This data describes a binding interaction between two proteins.

Sequence of chain B:
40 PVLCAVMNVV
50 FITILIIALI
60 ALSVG

Sequence of chain A:
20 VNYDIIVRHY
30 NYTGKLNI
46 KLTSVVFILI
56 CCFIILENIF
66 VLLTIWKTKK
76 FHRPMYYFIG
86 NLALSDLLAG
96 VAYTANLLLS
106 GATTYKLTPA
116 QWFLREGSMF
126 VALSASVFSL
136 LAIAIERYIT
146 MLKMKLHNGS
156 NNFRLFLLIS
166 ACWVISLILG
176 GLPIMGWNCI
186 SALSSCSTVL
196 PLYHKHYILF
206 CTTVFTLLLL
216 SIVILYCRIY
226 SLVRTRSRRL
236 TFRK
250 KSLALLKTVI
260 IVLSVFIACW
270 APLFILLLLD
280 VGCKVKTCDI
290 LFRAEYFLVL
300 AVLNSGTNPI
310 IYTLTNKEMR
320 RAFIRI

Contacts between the two chains:
Residue F161 in chain A is in contact with residue V41 in chain B (closest heavy-atom distance 3.6 Å).
Residue F161 in chain A contacts residue V48 in chain B (closest heavy-atom distance 3.8 Å).
Residue I173 in chain A contacts residue I56 in chain B (closest heavy-atom distance 3.7 Å).
Residue L172 in chain A interacts with residue V49 in chain B (closest heavy-atom distance 3.6 Å).
Residue I179 in chain A contacts residue I56 in chain B (closest heavy-atom distance 4.3 Å).
Residue L160 in chain A contacts residue V45 in chain B (closest heavy-atom distance 5.0 Å).
Residue M180 in chain A contacts residue V63 in chain B (closest heavy-atom distance 4.3 Å).
Residue F161 in chain A interacts with residue V45 in chain B (closest heavy-atom distance 3.6 Å).
Residue I179 in chain A is in contact with residue A60 in chain B (closest heavy-atom distance 3.9 Å).
Residue S165 in chain A interacts with residue V45 in chain B (closest heavy-atom distance 4.1 Å).
Residue L160 in chain A interacts with residue V41 in chain B (closest heavy-atom distance 3.8 Å).
Residue V169 in chain A contacts residue V49 in chain B (closest heavy-atom distance 5.0 Å).
Residue W168 in chain A is in contact with residue V49 in chain B (closest heavy-atom distance 4.2 Å).
Residue G181 in chain A is in contact with residue V63 in chain B (closest heavy-atom distance 3.9 Å).
Residue V169 in chain A contacts residue V48 in chain B (closest heavy-atom distance 3.8 Å).
Residue G176 in chain A contacts residue I56 in chain B (closest heavy-atom distance 4.2 Å).
Residue L172 in chain A is in contact with residue I53 in chain B (closest heavy-atom distance 4.3 Å).
Residue N157 in chain A interacts with residue V41 in chain B (closest heavy-atom distance 3.8 Å).
Residue I173 in chain A interacts with residue T52 in chain B (closest heavy-atom distance 4.8 Å).
Residue V169 in chain A interacts with residue T52 in chain B (closest heavy-atom distance 3.5 Å).
Residue F161 in chain A contacts residue A44 in chain B (closest heavy-atom distance 4.1 Å).
Residue I179 in chain A interacts with residue V63 in chain B (closest heavy-atom distance 3.6 Å).
Residue L172 in chain A interacts with residue T52 in chain B (closest heavy-atom distance 4.7 Å).
Residue M180 in chain A is in contact with residue I56 in chain B (closest heavy-atom distance 3.6 Å).
Residue I164 in chain A is in contact with residue V45 in chain B (closest heavy-atom distance 3.9 Å).
Residue S165 in chain A is in contact with residue V48 in chain B (closest heavy-atom distance 4.3 Å).
Residue M180 in chain A is in contact with residue A60 in chain B (closest heavy-atom distance 4.5 Å).
Residue L172 in chain A contacts residue I56 in chain B (closest heavy-atom distance 4.8 Å).
Residue W168 in chain A interacts with residue V45 in chain B (closest heavy-atom distance 4.9 Å).
Residue M180 in chain A contacts residue I59 in chain B (closest heavy-atom distance 3.8 Å).